The following describes two proteins that form a bound complex.

Sequence of the first protein:
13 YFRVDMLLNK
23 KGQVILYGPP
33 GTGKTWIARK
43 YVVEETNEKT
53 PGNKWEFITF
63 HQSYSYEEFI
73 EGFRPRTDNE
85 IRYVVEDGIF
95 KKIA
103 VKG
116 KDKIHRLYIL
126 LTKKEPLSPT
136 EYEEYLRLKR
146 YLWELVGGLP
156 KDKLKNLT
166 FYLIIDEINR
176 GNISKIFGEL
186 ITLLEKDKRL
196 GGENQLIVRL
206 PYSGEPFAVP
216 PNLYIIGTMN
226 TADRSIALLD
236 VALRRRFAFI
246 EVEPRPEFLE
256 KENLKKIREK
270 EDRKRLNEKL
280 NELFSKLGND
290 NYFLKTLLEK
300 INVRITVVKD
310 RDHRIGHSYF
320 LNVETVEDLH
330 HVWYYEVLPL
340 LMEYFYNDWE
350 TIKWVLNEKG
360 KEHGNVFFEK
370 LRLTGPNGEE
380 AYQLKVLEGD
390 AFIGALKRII

Contacts between the two chains:
Residue L234 in the second protein is in contact with residue E342 in the first protein (closest heavy-atom distance 3.2 Å).
Residue D235 in the second protein interacts with residue R175 in the first protein (closest heavy-atom distance 2.4 Å).
Residue R240 in the second protein interacts with residue Y318 in the first protein (closest heavy-atom distance 3.4 Å).
Residue T187 in the second protein is in contact with residue D171 in the first protein (closest heavy-atom distance 2.3 Å).
Residue V236 in the second protein is in contact with residue D228 in the first protein (closest heavy-atom distance 3.7 Å).
Residue F244 in the second protein is in contact with residue Y334 in the first protein (closest heavy-atom distance 2.8 Å).
Residue V203 in the second protein interacts with residue F59 in the first protein (closest heavy-atom distance 3.4 Å).
Residue T226 in the second protein contacts residue Y345 in the first protein (closest heavy-atom distance 3.9 Å).
Residue Y68 in the second protein interacts with residue H63 in the first protein (closest heavy-atom distance 3.3 Å).
Residue L201 in the second protein is in contact with residue F59 in the first protein (closest heavy-atom distance 3.6 Å).
Residue D309 in the second protein is in contact with residue Y345 in the first protein (closest heavy-atom distance 2.7 Å).
Residue R229 in the second protein contacts residue E342 in the first protein (closest heavy-atom distance 2.8 Å).
Residue P206 in the second protein contacts residue E69 in the first protein (closest heavy-atom distance 3.7 Å).
Residue R240 in the second protein interacts with residue S317 in the first protein (closest heavy-atom distance 3.5 Å).
Residue V306 in the second protein is in contact with residue A380 in the first protein (closest heavy-atom distance 3.4 Å).
Residue R303 in the second protein interacts with residue L372 in the first protein (closest heavy-atom distance 3.8 Å).
Residue R204 in the second protein interacts with residue F59 in the first protein (closest heavy-atom distance 3.6 Å).
Residue W353 in the second protein contacts residue T373 in the first protein (closest heavy-atom distance 3.4 Å).
Residue V236 in the second protein contacts residue P32 in the first protein (closest heavy-atom distance 3.3 Å).
Residue R145 in the second protein is in contact with residue E130 in the first protein (closest heavy-atom distance 3.2 Å).
Residue T305 in the second protein contacts residue A380 in the first protein (closest heavy-atom distance 3.6 Å).
Residue R239 in the second protein contacts residue E342 in the first protein (closest heavy-atom distance 3.1 Å).
Residue W353 in the second protein contacts residue P375 in the first protein (closest heavy-atom distance 3.7 Å).
Residue R240 in the second protein interacts with residue G33 in the first protein (closest heavy-atom distance 3.5 Å).
Residue E138 in the second protein interacts with residue T79 in the first protein (closest heavy-atom distance 3.6 Å).
Residue V306 in the second protein interacts with residue E378 in the first protein (closest heavy-atom distance 3.3 Å).
Residue I245 in the second protein interacts with residue Y334 in the first protein (closest heavy-atom distance 3.7 Å).
Residue E184 in the second protein is in contact with residue H63 in the first protein (closest heavy-atom distance 3.1 Å).
Residue V203 in the second protein is in contact with residue T61 in the first protein (closest heavy-atom distance 3.9 Å).
Residue R310 in the second protein contacts residue L383 in the first protein (closest heavy-atom distance 3.9 Å).
Residue R310 in the second protein is in contact with residue M341 in the first protein (closest heavy-atom distance 3.6 Å).
Residue R204 in the second protein contacts residue I60 in the first protein (closest heavy-atom distance 3.4 Å).
Residue A243 in the second protein is in contact with residue Y334 in the first protein (closest heavy-atom distance 3.9 Å).
Residue V236 in the second protein contacts residue N225 in the first protein (closest heavy-atom distance 3.5 Å).
Residue T187 in the second protein is in contact with residue F59 in the first protein (closest heavy-atom distance 3.8 Å).
Residue R239 in the second protein is in contact with residue L339 in the first protein (closest heavy-atom distance 3.4 Å).
Residue R229 in the second protein interacts with residue Y345 in the first protein (closest heavy-atom distance 3.4 Å).
Residue D309 in the second protein is in contact with residue N346 in the first protein (closest heavy-atom distance 3.1 Å).
Residue R240 in the second protein interacts with residue E335 in the first protein (closest heavy-atom distance 3.0 Å).
Residue Y207 in the second protein interacts with residue S65 in the first protein (closest heavy-atom distance 3.5 Å).
Residue W353 in the second protein contacts residue G374 in the first protein (closest heavy-atom distance 3.6 Å).
Residue R239 in the second protein is in contact with residue P338 in the first protein (closest heavy-atom distance 3.7 Å).
Residue R15 in the second protein interacts with residue Y334 in the first protein (closest heavy-atom distance 2.8 Å).
Residue R142 in the second protein is in contact with residue K129 in the first protein (closest heavy-atom distance 3.9 Å).
Residue E184 in the second protein interacts with residue T61 in the first protein (closest heavy-atom distance 3.2 Å).
Residue K308 in the second protein interacts with residue N346 in the first protein (closest heavy-atom distance 3.8 Å).
Residue V302 in the second protein is in contact with residue L370 in the first protein (closest heavy-atom distance 3.6 Å).
Residue R204 in the second protein interacts with residue E58 in the first protein (closest heavy-atom distance 3.3 Å).
Residue N199 in the second protein interacts with residue W38 in the first protein (closest heavy-atom distance 3.2 Å).
Residue V236 in the second protein contacts residue A227 in the first protein (closest heavy-atom distance 3.8 Å).
Residue M18 in the second protein is in contact with residue H330 in the first protein (closest heavy-atom distance 3.5 Å).
Residue R145 in the second protein contacts residue K129 in the first protein (closest heavy-atom distance 3.2 Å).
Residue G183 in the second protein interacts with residue H63 in the first protein (closest heavy-atom distance 3.7 Å).
Residue T187 in the second protein is in contact with residue T61 in the first protein (closest heavy-atom distance 3.3 Å).
Residue R310 in the second protein interacts with residue N346 in the first protein (closest heavy-atom distance 3.9 Å).
Residue V306 in the second protein is in contact with residue G374 in the first protein (closest heavy-atom distance 3.9 Å).
Residue V203 in the second protein interacts with residue I60 in the first protein (closest heavy-atom distance 3.9 Å).
Residue K358 in the second protein is in contact with residue P375 in the first protein (closest heavy-atom distance 3.7 Å).
Residue D311 in the second protein contacts residue Y345 in the first protein (closest heavy-atom distance 2.8 Å).
Residue R204 in the second protein interacts with residue E90 in the first protein (closest heavy-atom distance 2.9 Å).

Sequence of the second protein:
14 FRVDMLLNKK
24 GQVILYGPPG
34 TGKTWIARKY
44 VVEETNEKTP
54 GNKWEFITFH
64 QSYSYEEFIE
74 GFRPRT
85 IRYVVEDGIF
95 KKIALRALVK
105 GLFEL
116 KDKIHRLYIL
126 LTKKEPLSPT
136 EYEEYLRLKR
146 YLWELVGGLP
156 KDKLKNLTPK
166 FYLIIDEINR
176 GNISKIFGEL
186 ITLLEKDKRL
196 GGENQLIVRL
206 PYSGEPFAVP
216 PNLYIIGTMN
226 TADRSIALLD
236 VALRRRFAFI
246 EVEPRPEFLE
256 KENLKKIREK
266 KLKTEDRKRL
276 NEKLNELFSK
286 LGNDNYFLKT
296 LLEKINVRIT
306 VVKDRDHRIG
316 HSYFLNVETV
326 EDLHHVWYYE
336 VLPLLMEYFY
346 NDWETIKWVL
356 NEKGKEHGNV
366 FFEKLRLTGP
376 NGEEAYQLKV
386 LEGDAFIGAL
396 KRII